Contacts between the two chains:
Residue T63 in chain B is in contact with residue V4 in chain A (closest heavy-atom distance 2.8 Å).
Residue V35 in chain B is in contact with residue V5 in chain A (closest heavy-atom distance 3.8 Å).
Residue A65 in chain B is in contact with residue V4 in chain A (closest heavy-atom distance 2.9 Å).
Residue T10 in chain B interacts with residue R9 in chain A (closest heavy-atom distance 3.9 Å).
Residue R11 in chain B contacts residue V7 in chain A (closest heavy-atom distance 3.2 Å).
Residue E32 in chain B interacts with residue L12 in chain A (closest heavy-atom distance 2.6 Å).
Residue T63 in chain B interacts with residue S3 in chain A (closest heavy-atom distance 2.9 Å).
Residue T4 in chain B interacts with residue S13 in chain A (closest heavy-atom distance 2.9 Å).
Residue Q28 in chain B contacts residue R9 in chain A (closest heavy-atom distance 3.6 Å).
Residue Q9 in chain B is in contact with residue V7 in chain A (closest heavy-atom distance 3.7 Å).
Residue E32 in chain B interacts with residue I11 in chain A (closest heavy-atom distance 3.5 Å).
Residue R11 in chain B interacts with residue V5 in chain A (closest heavy-atom distance 3.8 Å).
Residue L36 in chain B contacts residue I6 in chain A (closest heavy-atom distance 3.6 Å).
Residue Y6 in chain B interacts with residue I10 in chain A (closest heavy-atom distance 3.7 Å).
Residue G23 in chain B interacts with residue S3 in chain A (closest heavy-atom distance 3.5 Å).
Residue D30 in chain B interacts with residue I11 in chain A (closest heavy-atom distance 3.6 Å).
Residue D25 in chain B is in contact with residue I6 in chain A (closest heavy-atom distance 4.0 Å).
Residue I3 in chain B interacts with residue S13 in chain A (closest heavy-atom distance 3.7 Å).
Residue T19 in chain B is in contact with residue V5 in chain A (closest heavy-atom distance 3.6 Å).
Residue T38 in chain B interacts with residue V4 in chain A (closest heavy-atom distance 3.9 Å).
Residue V35 in chain B is in contact with residue G8 in chain A (closest heavy-atom distance 2.9 Å).
Residue V35 in chain B contacts residue V7 in chain A (closest heavy-atom distance 2.8 Å).
Residue Q8 in chain B interacts with residue G8 in chain A (closest heavy-atom distance 3.2 Å).
Residue V33 in chain B interacts with residue I10 in chain A (closest heavy-atom distance 2.8 Å).
Residue Q34 in chain B contacts residue I6 in chain A (closest heavy-atom distance 3.3 Å).
Residue S20 in chain B is in contact with residue V5 in chain A (closest heavy-atom distance 3.4 Å).
Residue S37 in chain B contacts residue V5 in chain A (closest heavy-atom distance 2.9 Å).
Residue R92 in chain B is in contact with residue I11 in chain A (closest heavy-atom distance 3.4 Å).
Residue R11 in chain B contacts residue I6 in chain A (closest heavy-atom distance 3.6 Å).
Residue M94 in chain B interacts with residue L12 in chain A (closest heavy-atom distance 3.2 Å).
Residue G31 in chain B is in contact with residue I10 in chain A (closest heavy-atom distance 3.7 Å).
Residue S7 in chain B interacts with residue R9 in chain A (closest heavy-atom distance 3.3 Å).
Residue T10 in chain B interacts with residue I6 in chain A (closest heavy-atom distance 3.8 Å).
Residue T10 in chain B contacts residue V7 in chain A (closest heavy-atom distance 2.9 Å).
Residue T10 in chain B interacts with residue G8 in chain A (closest heavy-atom distance 3.4 Å).
Residue C16 in chain B is in contact with residue V5 in chain A (closest heavy-atom distance 3.6 Å).
Residue A5 in chain B interacts with residue L12 in chain A (closest heavy-atom distance 3.8 Å).
Residue Q34 in chain B contacts residue G8 in chain A (closest heavy-atom distance 3.6 Å).
Residue E32 in chain B contacts residue I10 in chain A (closest heavy-atom distance 3.1 Å).
Residue A65 in chain B is in contact with residue S3 in chain A (closest heavy-atom distance 3.8 Å).
Residue S20 in chain B contacts residue G2 in chain A (closest heavy-atom distance 3.5 Å).
Residue L36 in chain B interacts with residue V5 in chain A (closest heavy-atom distance 3.3 Å).
Residue T108 in chain B is in contact with residue I10 in chain A (closest heavy-atom distance 3.3 Å).
Residue A5 in chain B is in contact with residue I11 in chain A (closest heavy-atom distance 3.4 Å).
Residue V33 in chain B is in contact with residue R9 in chain A (closest heavy-atom distance 3.2 Å).
Residue A5 in chain B is in contact with residue I10 in chain A (closest heavy-atom distance 3.9 Å).
Residue T4 in chain B is in contact with residue L12 in chain A (closest heavy-atom distance 3.8 Å).
Residue S37 in chain B interacts with residue V4 in chain A (closest heavy-atom distance 3.7 Å).
Residue G31 in chain B is in contact with residue I11 in chain A (closest heavy-atom distance 3.2 Å).
Residue K62 in chain B is in contact with residue V4 in chain A (closest heavy-atom distance 3.8 Å).
Residue K62 in chain B contacts residue G2 in chain A (closest heavy-atom distance 3.2 Å).
Residue D30 in chain B is in contact with residue R9 in chain A (closest heavy-atom distance 3.2 Å).
Residue Q34 in chain B contacts residue R9 in chain A (closest heavy-atom distance 4.0 Å).
Residue C16 in chain B interacts with residue V7 in chain A (closest heavy-atom distance 3.8 Å).
Residue L64 in chain B interacts with residue V4 in chain A (closest heavy-atom distance 3.6 Å).
Residue Y6 in chain B interacts with residue I11 in chain A (closest heavy-atom distance 2.9 Å).
Residue L36 in chain B interacts with residue V4 in chain A (closest heavy-atom distance 3.6 Å).
Residue Q8 in chain B contacts residue R9 in chain A (closest heavy-atom distance 2.9 Å).
Residue V35 in chain B is in contact with residue I6 in chain A (closest heavy-atom distance 3.5 Å).
Residue S20 in chain B contacts residue S3 in chain A (closest heavy-atom distance 2.5 Å).

Sequence of chain B:
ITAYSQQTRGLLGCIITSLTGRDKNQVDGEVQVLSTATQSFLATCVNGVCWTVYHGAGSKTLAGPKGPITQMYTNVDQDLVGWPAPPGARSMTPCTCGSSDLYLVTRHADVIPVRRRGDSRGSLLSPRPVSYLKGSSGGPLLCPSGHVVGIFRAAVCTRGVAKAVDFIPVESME

Sequence of chain A:
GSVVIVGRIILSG

These two protein chains interact to form a complex.